The following describes two proteins that form a bound complex.

Sequence of protein 2:
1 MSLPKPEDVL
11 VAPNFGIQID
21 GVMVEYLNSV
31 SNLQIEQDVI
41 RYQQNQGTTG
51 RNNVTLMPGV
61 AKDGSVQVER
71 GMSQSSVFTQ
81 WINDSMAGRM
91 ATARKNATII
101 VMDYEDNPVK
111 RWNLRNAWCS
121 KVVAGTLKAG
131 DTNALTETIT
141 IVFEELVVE

Sequence of protein 1:
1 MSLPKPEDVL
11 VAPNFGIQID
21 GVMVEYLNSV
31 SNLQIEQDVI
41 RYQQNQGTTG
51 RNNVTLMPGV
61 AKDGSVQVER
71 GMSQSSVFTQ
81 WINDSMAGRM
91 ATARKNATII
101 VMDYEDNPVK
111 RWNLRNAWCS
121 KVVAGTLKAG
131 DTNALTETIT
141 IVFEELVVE

Contacts between the two chains:
Residue M86 in protein 1 contacts residue N32 in protein 2 (closest heavy-atom distance 3.6 Å).
Residue M72 in protein 1 contacts residue E7 in protein 2 (closest heavy-atom distance 4.0 Å).
Residue M23 in protein 1 interacts with residue P4 in protein 2 (closest heavy-atom distance 3.8 Å).
Residue T136 in protein 1 interacts with residue D8 in protein 2 (closest heavy-atom distance 3.0 Å).
Residue L127 in protein 1 contacts residue E25 in protein 2 (closest heavy-atom distance 3.7 Å).
Residue M90 in protein 1 contacts residue T55 in protein 2 (closest heavy-atom distance 3.5 Å).
Residue M72 in protein 1 is in contact with residue D8 in protein 2 (closest heavy-atom distance 3.1 Å).
Residue W118 in protein 1 interacts with residue L56 in protein 2 (closest heavy-atom distance 3.5 Å).
Residue C119 in protein 1 is in contact with residue Q34 in protein 2 (closest heavy-atom distance 3.7 Å).
Residue K128 in protein 1 interacts with residue L10 in protein 2 (closest heavy-atom distance 3.4 Å).
Residue W118 in protein 1 contacts residue V54 in protein 2 (closest heavy-atom distance 4.0 Å).
Residue A129 in protein 1 interacts with residue E25 in protein 2 (closest heavy-atom distance 2.9 Å).
Residue W118 in protein 1 is in contact with residue E36 in protein 2 (closest heavy-atom distance 4.0 Å).
Residue K128 in protein 1 contacts residue Y26 in protein 2 (closest heavy-atom distance 3.8 Å).
Residue S120 in protein 1 interacts with residue N32 in protein 2 (closest heavy-atom distance 3.9 Å).
Residue M90 in protein 1 interacts with residue M57 in protein 2 (closest heavy-atom distance 3.9 Å).
Residue E145 in protein 1 is in contact with residue N52 in protein 2 (closest heavy-atom distance 3.0 Å).
Residue L127 in protein 1 contacts residue L10 in protein 2 (closest heavy-atom distance 3.5 Å).
Residue I82 in protein 1 contacts residue N32 in protein 2 (closest heavy-atom distance 3.7 Å).
Residue M72 in protein 1 is in contact with residue R111 in protein 2 (closest heavy-atom distance 3.7 Å).
Residue N116 in protein 1 interacts with residue V54 in protein 2 (closest heavy-atom distance 3.1 Å).
Residue K128 in protein 1 is in contact with residue E25 in protein 2 (closest heavy-atom distance 3.5 Å).
Residue L127 in protein 1 interacts with residue L27 in protein 2 (closest heavy-atom distance 3.0 Å).
Residue S85 in protein 1 interacts with residue M57 in protein 2 (closest heavy-atom distance 3.7 Å).
Residue M86 in protein 1 interacts with residue V60 in protein 2 (closest heavy-atom distance 3.7 Å).
Residue K62 in protein 1 interacts with residue V54 in protein 2 (closest heavy-atom distance 3.5 Å).
Residue V122 in protein 1 contacts residue N32 in protein 2 (closest heavy-atom distance 2.9 Å).
Residue D131 in protein 1 interacts with residue L10 in protein 2 (closest heavy-atom distance 3.8 Å).
Residue S120 in protein 1 interacts with residue Q34 in protein 2 (closest heavy-atom distance 3.0 Å).
Residue S120 in protein 1 contacts residue L33 in protein 2 (closest heavy-atom distance 4.0 Å).
Residue T126 in protein 1 contacts residue N28 in protein 2 (closest heavy-atom distance 3.2 Å).
Residue M72 in protein 1 contacts residue I99 in protein 2 (closest heavy-atom distance 3.8 Å).
Residue T126 in protein 1 interacts with residue L27 in protein 2 (closest heavy-atom distance 4.0 Å).
Residue K62 in protein 1 interacts with residue N52 in protein 2 (closest heavy-atom distance 3.7 Å).
Residue A124 in protein 1 interacts with residue V30 in protein 2 (closest heavy-atom distance 3.2 Å).
Residue T136 in protein 1 is in contact with residue L10 in protein 2 (closest heavy-atom distance 3.3 Å).
Residue G88 in protein 1 interacts with residue M57 in protein 2 (closest heavy-atom distance 3.6 Å).
Residue F143 in protein 1 is in contact with residue V54 in protein 2 (closest heavy-atom distance 3.4 Å).
Residue L135 in protein 1 is in contact with residue E7 in protein 2 (closest heavy-atom distance 3.1 Å).
Residue E145 in protein 1 is in contact with residue V54 in protein 2 (closest heavy-atom distance 4.0 Å).
Residue F143 in protein 1 is in contact with residue E36 in protein 2 (closest heavy-atom distance 3.5 Å).
Residue W118 in protein 1 contacts residue M57 in protein 2 (closest heavy-atom distance 3.2 Å).
Residue A134 in protein 1 interacts with residue L10 in protein 2 (closest heavy-atom distance 3.4 Å).
Residue T79 in protein 1 is in contact with residue E149 in protein 2 (closest heavy-atom distance 3.6 Å).
Residue V122 in protein 1 contacts residue S31 in protein 2 (closest heavy-atom distance 3.6 Å).
Residue L127 in protein 1 interacts with residue Y26 in protein 2 (closest heavy-atom distance 3.1 Å).
Residue K121 in protein 1 interacts with residue N32 in protein 2 (closest heavy-atom distance 3.5 Å).
Residue E145 in protein 1 interacts with residue R51 in protein 2 (closest heavy-atom distance 3.9 Å).
Residue R70 in protein 1 is in contact with residue E7 in protein 2 (closest heavy-atom distance 2.8 Å).
Residue M86 in protein 1 contacts residue Q34 in protein 2 (closest heavy-atom distance 3.7 Å).
Residue L135 in protein 1 contacts residue D8 in protein 2 (closest heavy-atom distance 3.7 Å).
Residue K62 in protein 1 is in contact with residue D38 in protein 2 (closest heavy-atom distance 2.8 Å).
Residue W118 in protein 1 contacts residue Q34 in protein 2 (closest heavy-atom distance 2.7 Å).
Residue S120 in protein 1 interacts with residue E36 in protein 2 (closest heavy-atom distance 2.7 Å).
Residue S85 in protein 1 contacts residue Q34 in protein 2 (closest heavy-atom distance 2.6 Å).
Residue N116 in protein 1 interacts with residue T55 in protein 2 (closest heavy-atom distance 3.8 Å).
Residue G71 in protein 1 interacts with residue E7 in protein 2 (closest heavy-atom distance 3.9 Å).
Residue K121 in protein 1 is in contact with residue L33 in protein 2 (closest heavy-atom distance 3.6 Å).
Residue Q74 in protein 1 interacts with residue M1 in protein 2 (closest heavy-atom distance 3.9 Å).
Residue T126 in protein 1 contacts residue L10 in protein 2 (closest heavy-atom distance 3.7 Å).